Contacts between the two chains:
Residue I50 in the second protein interacts with residue L8 in the first protein (closest heavy-atom distance 3.9 Å).
Residue Y31 in the second protein is in contact with residue K5 in the first protein (closest heavy-atom distance 3.6 Å).
Residue Y33 in the second protein interacts with residue L8 in the first protein (closest heavy-atom distance 3.3 Å).
Residue Y33 in the second protein interacts with residue K5 in the first protein (closest heavy-atom distance 3.9 Å).
Residue A100 in the second protein is in contact with residue K5 in the first protein (closest heavy-atom distance 4.9 Å).
Residue R59 in the second protein is in contact with residue F12 in the first protein (closest heavy-atom distance 4.4 Å).
Residue Y33 in the second protein interacts with residue F12 in the first protein (closest heavy-atom distance 3.6 Å).
Residue Y33 in the second protein interacts with residue D9 in the first protein (closest heavy-atom distance 2.6 Å).
Residue D101 in the second protein contacts residue K5 in the first protein (closest heavy-atom distance 3.1 Å).
Residue T58 in the second protein is in contact with residue F12 in the first protein (closest heavy-atom distance 3.7 Å).
Residue R59 in the second protein is in contact with residue Y11 in the first protein (closest heavy-atom distance 4.2 Å).
Residue G103 in the second protein interacts with residue F4 in the first protein (closest heavy-atom distance 3.5 Å).
Residue D101 in the second protein is in contact with residue S3 in the first protein (closest heavy-atom distance 3.9 Å).
Residue N52 in the second protein interacts with residue F12 in the first protein (closest heavy-atom distance 4.2 Å).
Residue I50 in the second protein is in contact with residue F12 in the first protein (closest heavy-atom distance 4.2 Å).
Residue H102 in the second protein is in contact with residue F4 in the first protein (closest heavy-atom distance 3.5 Å).
Residue G57 in the second protein is in contact with residue F12 in the first protein (closest heavy-atom distance 3.6 Å).
Residue D101 in the second protein interacts with residue F4 in the first protein (closest heavy-atom distance 3.6 Å).

Sequence of the first protein:
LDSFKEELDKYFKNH

These two protein chains interact to form a complex.

Sequence of the second protein:
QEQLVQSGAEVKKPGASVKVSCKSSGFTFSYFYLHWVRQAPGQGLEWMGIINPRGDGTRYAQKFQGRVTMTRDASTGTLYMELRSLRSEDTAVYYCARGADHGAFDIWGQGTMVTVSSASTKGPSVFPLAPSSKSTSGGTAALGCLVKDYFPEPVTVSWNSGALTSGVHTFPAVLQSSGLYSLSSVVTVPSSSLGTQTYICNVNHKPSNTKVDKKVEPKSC